These two protein chains interact to form a complex.

Interface contacts:
Residue V30 in the second protein interacts with residue F42 in the first protein (closest heavy-atom distance 5.0 Å).
Residue W26 in the second protein interacts with residue G38 in the first protein (closest heavy-atom distance 4.0 Å).
Residue F11 in the second protein contacts residue M28 in the first protein (closest heavy-atom distance 3.6 Å).
Residue I22 in the second protein is in contact with residue A35 in the first protein (closest heavy-atom distance 3.6 Å).
Residue T19 in the second protein interacts with residue V31 in the first protein (closest heavy-atom distance 4.9 Å).
Residue K40 in the second protein contacts residue S50 in the first protein (closest heavy-atom distance 2.7 Å).
Residue W26 in the second protein contacts residue A35 in the first protein (closest heavy-atom distance 4.7 Å).
Residue W26 in the second protein contacts residue I39 in the first protein (closest heavy-atom distance 3.9 Å).
Residue K8 in the second protein interacts with residue Y24 in the first protein (closest heavy-atom distance 3.5 Å).
Residue K40 in the second protein interacts with residue T46 in the first protein (closest heavy-atom distance 4.3 Å).
Residue A25 in the second protein contacts residue I39 in the first protein (closest heavy-atom distance 4.7 Å).
Residue V33 in the second protein contacts residue K43 in the first protein (closest heavy-atom distance 4.4 Å).
Residue I37 in the second protein is in contact with residue S47 in the first protein (closest heavy-atom distance 4.5 Å).
Residue I22 in the second protein interacts with residue I32 in the first protein (closest heavy-atom distance 4.5 Å).
Residue Q15 in the second protein is in contact with residue A27 in the first protein (closest heavy-atom distance 3.8 Å).
Residue V33 in the second protein interacts with residue F42 in the first protein (closest heavy-atom distance 3.9 Å).
Residue F11 in the second protein contacts residue A25 in the first protein (closest heavy-atom distance 4.2 Å).
Residue I22 in the second protein interacts with residue V31 in the first protein (closest heavy-atom distance 4.3 Å).
Residue F11 in the second protein is in contact with residue Y24 in the first protein (closest heavy-atom distance 3.7 Å).
Residue I37 in the second protein contacts residue T46 in the first protein (closest heavy-atom distance 3.6 Å).
Residue K44 in the second protein interacts with residue S50 in the first protein (closest heavy-atom distance 3.8 Å).
Residue V29 in the second protein interacts with residue K43 in the first protein (closest heavy-atom distance 4.9 Å).
Residue Q15 in the second protein is in contact with residue M28 in the first protein (closest heavy-atom distance 4.2 Å).
Residue L41 in the second protein contacts residue S50 in the first protein (closest heavy-atom distance 3.2 Å).
Residue I37 in the second protein contacts residue S50 in the first protein (closest heavy-atom distance 4.2 Å).
Residue A7 in the second protein is in contact with residue M21 in the first protein (closest heavy-atom distance 4.8 Å).
Residue L14 in the second protein interacts with residue M28 in the first protein (closest heavy-atom distance 3.8 Å).
Residue A7 in the second protein is in contact with residue Y24 in the first protein (closest heavy-atom distance 4.9 Å).
Residue Q15 in the second protein interacts with residue V31 in the first protein (closest heavy-atom distance 4.5 Å).
Residue V29 in the second protein interacts with residue F42 in the first protein (closest heavy-atom distance 3.9 Å).
Residue F11 in the second protein interacts with residue M21 in the first protein (closest heavy-atom distance 4.5 Å).
Residue K40 in the second protein interacts with residue S47 in the first protein (closest heavy-atom distance 4.1 Å).
Residue W26 in the second protein contacts residue F42 in the first protein (closest heavy-atom distance 4.2 Å).
Residue A18 in the second protein interacts with residue I32 in the first protein (closest heavy-atom distance 4.8 Å).
Residue V29 in the second protein interacts with residue I39 in the first protein (closest heavy-atom distance 4.2 Å).
Residue V33 in the second protein contacts residue T46 in the first protein (closest heavy-atom distance 4.0 Å).

Sequence of the first protein:
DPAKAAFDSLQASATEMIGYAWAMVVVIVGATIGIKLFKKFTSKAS

Sequence of the second protein:
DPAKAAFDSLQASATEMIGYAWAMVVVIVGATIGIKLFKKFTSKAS